Interface contacts:
Residue R93 in protein 2 is in contact with residue P49 in protein 1 (closest heavy-atom distance 4.1 Å).
Residue L130 in protein 2 is in contact with residue E23 in protein 1 (closest heavy-atom distance 4.2 Å).
Residue R123 in protein 2 contacts residue I28 in protein 1 (closest heavy-atom distance 3.9 Å).
Residue D199 in protein 2 is in contact with residue R52 in protein 1 (closest heavy-atom distance 3.0 Å).
Residue W227 in protein 2 contacts residue P49 in protein 1 (closest heavy-atom distance 4.3 Å).
Residue A132 in protein 2 interacts with residue G22 in protein 1 (closest heavy-atom distance 3.4 Å).
Residue A132 in protein 2 interacts with residue G25 in protein 1 (closest heavy-atom distance 4.4 Å).
Residue V225 in protein 2 contacts residue R52 in protein 1 (closest heavy-atom distance 4.1 Å).
Residue E229 in protein 2 is in contact with residue G50 in protein 1 (closest heavy-atom distance 4.4 Å).
Residue G228 in protein 2 contacts residue G50 in protein 1 (closest heavy-atom distance 3.5 Å).
Residue G238 in protein 2 contacts residue R52 in protein 1 (closest heavy-atom distance 4.3 Å).
Residue A132 in protein 2 interacts with residue E23 in protein 1 (closest heavy-atom distance 2.8 Å).
Residue Y47 in protein 2 interacts with residue P49 in protein 1 (closest heavy-atom distance 3.7 Å).
Residue Q131 in protein 2 is in contact with residue G22 in protein 1 (closest heavy-atom distance 3.1 Å).
Residue I179 in protein 2 interacts with residue P49 in protein 1 (closest heavy-atom distance 4.0 Å).
Residue M185 in protein 2 is in contact with residue A26 in protein 1 (closest heavy-atom distance 3.8 Å).
Residue N184 in protein 2 interacts with residue D31 in protein 1 (closest heavy-atom distance 3.9 Å).
Residue L246 in protein 2 contacts residue D31 in protein 1 (closest heavy-atom distance 3.4 Å).
Residue W227 in protein 2 contacts residue G50 in protein 1 (closest heavy-atom distance 4.1 Å).
Residue V168 in protein 2 interacts with residue G25 in protein 1 (closest heavy-atom distance 4.3 Å).
Residue H242 in protein 2 interacts with residue A26 in protein 1 (closest heavy-atom distance 3.5 Å).
Residue Q131 in protein 2 contacts residue E23 in protein 1 (closest heavy-atom distance 3.3 Å).
Residue A127 in protein 2 contacts residue I28 in protein 1 (closest heavy-atom distance 4.1 Å).
Residue Q131 in protein 2 contacts residue G25 in protein 1 (closest heavy-atom distance 4.2 Å).
Residue E202 in protein 2 interacts with residue R52 in protein 1 (closest heavy-atom distance 4.2 Å).
Residue G230 in protein 2 is in contact with residue I51 in protein 1 (closest heavy-atom distance 4.2 Å).
Residue R245 in protein 2 contacts residue D31 in protein 1 (closest heavy-atom distance 2.8 Å).
Residue W50 in protein 2 is in contact with residue R52 in protein 1 (closest heavy-atom distance 3.8 Å).
Residue L130 in protein 2 contacts residue A26 in protein 1 (closest heavy-atom distance 4.1 Å).
Residue F186 in protein 2 is in contact with residue G25 in protein 1 (closest heavy-atom distance 3.8 Å).
Residue F186 in protein 2 contacts residue A26 in protein 1 (closest heavy-atom distance 4.2 Å).
Residue F244 in protein 2 contacts residue D29 in protein 1 (closest heavy-atom distance 3.5 Å).
Residue R98 in protein 2 is in contact with residue D31 in protein 1 (closest heavy-atom distance 2.8 Å).
Residue G228 in protein 2 interacts with residue R52 in protein 1 (closest heavy-atom distance 3.6 Å).
Residue S226 in protein 2 is in contact with residue R52 in protein 1 (closest heavy-atom distance 4.2 Å).
Residue C201 in protein 2 contacts residue R52 in protein 1 (closest heavy-atom distance 4.0 Å).
Residue H87 in protein 2 contacts residue D31 in protein 1 (closest heavy-atom distance 3.9 Å).
Residue R245 in protein 2 contacts residue D29 in protein 1 (closest heavy-atom distance 3.0 Å).
Residue E94 in protein 2 contacts residue P49 in protein 1 (closest heavy-atom distance 3.2 Å).
Residue R233 in protein 2 is in contact with residue I51 in protein 1 (closest heavy-atom distance 4.3 Å).
Residue L130 in protein 2 interacts with residue I28 in protein 1 (closest heavy-atom distance 4.2 Å).
Residue A126 in protein 2 is in contact with residue I28 in protein 1 (closest heavy-atom distance 3.9 Å).
Residue R245 in protein 2 is in contact with residue E32 in protein 1 (closest heavy-atom distance 4.1 Å).
Residue A200 in protein 2 contacts residue R52 in protein 1 (closest heavy-atom distance 3.4 Å).
Residue N95 in protein 2 contacts residue P49 in protein 1 (closest heavy-atom distance 4.3 Å).
Residue G228 in protein 2 contacts residue I51 in protein 1 (closest heavy-atom distance 2.9 Å).
Residue I167 in protein 2 is in contact with residue G25 in protein 1 (closest heavy-atom distance 4.0 Å).
Residue R98 in protein 2 contacts residue E32 in protein 1 (closest heavy-atom distance 3.6 Å).
Residue R170 in protein 2 contacts residue G25 in protein 1 (closest heavy-atom distance 3.8 Å).
Residue W227 in protein 2 contacts residue R52 in protein 1 (closest heavy-atom distance 3.5 Å).
Residue W92 in protein 2 contacts residue P49 in protein 1 (closest heavy-atom distance 4.4 Å).
Residue F244 in protein 2 is in contact with residue I28 in protein 1 (closest heavy-atom distance 3.7 Å).
Residue Q131 in protein 2 is in contact with residue P24 in protein 1 (closest heavy-atom distance 4.4 Å).
Residue D183 in protein 2 contacts residue P27 in protein 1 (closest heavy-atom distance 3.7 Å).
Residue G230 in protein 2 is in contact with residue R52 in protein 1 (closest heavy-atom distance 3.2 Å).
Residue H242 in protein 2 is in contact with residue P27 in protein 1 (closest heavy-atom distance 2.7 Å).
Residue L130 in protein 2 interacts with residue P24 in protein 1 (closest heavy-atom distance 3.3 Å).
Residue S205 in protein 2 contacts residue R52 in protein 1 (closest heavy-atom distance 4.1 Å).
Residue R123 in protein 2 interacts with residue D29 in protein 1 (closest heavy-atom distance 3.9 Å).
Residue L130 in protein 2 interacts with residue G25 in protein 1 (closest heavy-atom distance 2.9 Å).

Sequence of protein 2:
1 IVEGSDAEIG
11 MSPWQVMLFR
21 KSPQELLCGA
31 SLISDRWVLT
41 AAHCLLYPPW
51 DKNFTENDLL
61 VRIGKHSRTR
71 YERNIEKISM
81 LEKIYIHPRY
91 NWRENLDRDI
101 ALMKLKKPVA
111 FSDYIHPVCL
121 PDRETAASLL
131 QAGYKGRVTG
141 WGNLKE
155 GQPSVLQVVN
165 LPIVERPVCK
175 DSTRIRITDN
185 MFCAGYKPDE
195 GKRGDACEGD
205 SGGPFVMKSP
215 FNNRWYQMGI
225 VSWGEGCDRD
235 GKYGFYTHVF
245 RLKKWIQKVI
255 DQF

Sequence of protein 1:
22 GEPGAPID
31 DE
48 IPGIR

The following describes two proteins that form a bound complex.